These two protein chains interact to form a complex.

Sequence of chain A:
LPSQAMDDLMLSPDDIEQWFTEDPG

Sequence of chain B:
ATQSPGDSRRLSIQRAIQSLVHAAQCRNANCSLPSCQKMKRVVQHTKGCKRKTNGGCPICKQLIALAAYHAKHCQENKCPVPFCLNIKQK

Interface contacts:
Residue R10 in chain B interacts with residue A5 in chain A (closest heavy-atom distance 3.0 Å).
Residue P58 in chain B is in contact with residue D15 in chain A (closest heavy-atom distance 3.8 Å).
Residue A16 in chain B interacts with residue I16 in chain A (closest heavy-atom distance 4.0 Å).
Residue R9 in chain B interacts with residue P13 in chain A (closest heavy-atom distance 3.6 Å).
Residue S35 in chain B contacts residue F20 in chain A (closest heavy-atom distance 3.0 Å).
Residue S35 in chain B is in contact with residue W19 in chain A (closest heavy-atom distance 2.9 Å).
Residue V42 in chain B is in contact with residue W19 in chain A (closest heavy-atom distance 3.5 Å).
Residue H73 in chain B contacts residue L9 in chain A (closest heavy-atom distance 3.2 Å).
Residue I59 in chain B contacts residue D15 in chain A (closest heavy-atom distance 4.0 Å).
Residue M39 in chain B interacts with residue I16 in chain A (closest heavy-atom distance 3.4 Å).
Residue M39 in chain B contacts residue F20 in chain A (closest heavy-atom distance 3.3 Å).
Residue C74 in chain B is in contact with residue P2 in chain A (closest heavy-atom distance 3.3 Å).
Residue R10 in chain B is in contact with residue M6 in chain A (closest heavy-atom distance 3.4 Å).
Residue I59 in chain B contacts residue I16 in chain A (closest heavy-atom distance 4.0 Å).
Residue V21 in chain B interacts with residue S3 in chain A (closest heavy-atom distance 4.1 Å).
Residue I13 in chain B is in contact with residue E17 in chain A (closest heavy-atom distance 3.6 Å).
Residue Y69 in chain B is in contact with residue L9 in chain A (closest heavy-atom distance 3.1 Å).
Residue I17 in chain B is in contact with residue M10 in chain A (closest heavy-atom distance 3.2 Å).
Residue H73 in chain B contacts residue A5 in chain A (closest heavy-atom distance 3.4 Å).
Residue Y69 in chain B interacts with residue L11 in chain A (closest heavy-atom distance 3.3 Å).
Residue A16 in chain B contacts residue E17 in chain A (closest heavy-atom distance 3.9 Å).
Residue H70 in chain B interacts with residue P2 in chain A (closest heavy-atom distance 3.3 Å).
Residue L66 in chain B contacts residue I16 in chain A (closest heavy-atom distance 3.2 Å).
Residue L66 in chain B interacts with residue M10 in chain A (closest heavy-atom distance 4.0 Å).
Residue S12 in chain B interacts with residue E17 in chain A (closest heavy-atom distance 2.6 Å).
Residue M39 in chain B contacts residue W19 in chain A (closest heavy-atom distance 3.4 Å).
Residue I13 in chain B interacts with residue D7 in chain A (closest heavy-atom distance 3.6 Å).
Residue Q14 in chain B is in contact with residue Q4 in chain A (closest heavy-atom distance 3.1 Å).
Residue Q62 in chain B is in contact with residue S12 in chain A (closest heavy-atom distance 3.4 Å).
Residue K38 in chain B contacts residue E22 in chain A (closest heavy-atom distance 2.7 Å).
Residue Q62 in chain B is in contact with residue L11 in chain A (closest heavy-atom distance 3.4 Å).
Residue H70 in chain B interacts with residue S3 in chain A (closest heavy-atom distance 3.3 Å).
Residue K38 in chain B contacts residue W19 in chain A (closest heavy-atom distance 2.9 Å).
Residue R10 in chain B is in contact with residue D7 in chain A (closest heavy-atom distance 3.9 Å).
Residue I59 in chain B contacts residue W19 in chain A (closest heavy-atom distance 3.2 Å).
Residue K38 in chain B interacts with residue Q18 in chain A (closest heavy-atom distance 3.8 Å).
Residue E76 in chain B contacts residue L1 in chain A (closest heavy-atom distance 3.6 Å).
Residue Q62 in chain B is in contact with residue D15 in chain A (closest heavy-atom distance 3.7 Å).
Residue V42 in chain B contacts residue I16 in chain A (closest heavy-atom distance 3.6 Å).
Residue I13 in chain B contacts residue M10 in chain A (closest heavy-atom distance 3.4 Å).
Residue S35 in chain B interacts with residue T21 in chain A (closest heavy-atom distance 4.0 Å).
Residue G6 in chain B contacts residue D7 in chain A (closest heavy-atom distance 3.5 Å).
Residue H73 in chain B is in contact with residue P2 in chain A (closest heavy-atom distance 3.0 Å).
Residue S19 in chain B is in contact with residue F20 in chain A (closest heavy-atom distance 2.9 Å).
Residue C74 in chain B is in contact with residue L1 in chain A (closest heavy-atom distance 3.7 Å).
Residue S35 in chain B contacts residue E22 in chain A (closest heavy-atom distance 4.0 Å).
Residue H73 in chain B interacts with residue Q4 in chain A (closest heavy-atom distance 3.5 Å).
Residue Q62 in chain B is in contact with residue I16 in chain A (closest heavy-atom distance 3.0 Å).
Residue Q62 in chain B interacts with residue D14 in chain A (closest heavy-atom distance 4.0 Å).
Residue Q18 in chain B interacts with residue Q4 in chain A (closest heavy-atom distance 3.8 Å).
Residue I17 in chain B contacts residue S3 in chain A (closest heavy-atom distance 3.4 Å).
Residue R9 in chain B contacts residue E17 in chain A (closest heavy-atom distance 4.0 Å).
Residue S35 in chain B interacts with residue P24 in chain A (closest heavy-atom distance 4.0 Å).
Residue H73 in chain B interacts with residue S3 in chain A (closest heavy-atom distance 2.8 Å).
Residue R15 in chain B is in contact with residue F20 in chain A (closest heavy-atom distance 3.4 Å).
Residue R9 in chain B contacts residue D7 in chain A (closest heavy-atom distance 3.5 Å).
Residue L63 in chain B interacts with residue I16 in chain A (closest heavy-atom distance 3.5 Å).
Residue A65 in chain B is in contact with residue L11 in chain A (closest heavy-atom distance 3.4 Å).
Residue Y69 in chain B contacts residue M10 in chain A (closest heavy-atom distance 3.3 Å).
Residue I13 in chain B contacts residue P13 in chain A (closest heavy-atom distance 3.5 Å).